Sequence of the first protein:
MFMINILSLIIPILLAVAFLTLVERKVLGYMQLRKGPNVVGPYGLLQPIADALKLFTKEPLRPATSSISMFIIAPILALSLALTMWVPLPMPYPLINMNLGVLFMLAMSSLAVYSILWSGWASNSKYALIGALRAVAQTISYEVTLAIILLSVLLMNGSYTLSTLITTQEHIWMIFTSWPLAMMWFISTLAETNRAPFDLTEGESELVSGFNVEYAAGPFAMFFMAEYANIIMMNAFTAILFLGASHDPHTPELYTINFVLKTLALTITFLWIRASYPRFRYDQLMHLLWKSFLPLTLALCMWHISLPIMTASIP

Sequence of the second protein:
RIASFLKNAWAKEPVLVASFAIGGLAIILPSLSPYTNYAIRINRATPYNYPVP

Contacts between the two chains:
Residue I309 in the first protein contacts residue A42 in the second protein (closest heavy-atom distance 3.6 Å).
Residue P308 in the first protein interacts with residue A42 in the second protein (closest heavy-atom distance 4.5 Å).
Residue M310 in the first protein is in contact with residue L32 in the second protein (closest heavy-atom distance 4.9 Å).
Residue W303 in the first protein is in contact with residue A29 in the second protein (closest heavy-atom distance 3.5 Å).
Residue S292 in the first protein interacts with residue V18 in the second protein (closest heavy-atom distance 4.6 Å).
Residue M302 in the first protein contacts residue A29 in the second protein (closest heavy-atom distance 4.1 Å).
Residue I309 in the first protein interacts with residue Y38 in the second protein (closest heavy-atom distance 4.2 Å).
Residue L296 in the first protein contacts residue A21 in the second protein (closest heavy-atom distance 4.3 Å).
Residue A312 in the first protein interacts with residue A42 in the second protein (closest heavy-atom distance 3.6 Å).
Residue L296 in the first protein interacts with residue V18 in the second protein (closest heavy-atom distance 3.4 Å).
Residue S306 in the first protein contacts residue A29 in the second protein (closest heavy-atom distance 3.3 Å).
Residue T311 in the first protein contacts residue Y38 in the second protein (closest heavy-atom distance 4.2 Å).
Residue A299 in the first protein interacts with residue I25 in the second protein (closest heavy-atom distance 4.6 Å).
Residue S306 in the first protein contacts residue P33 in the second protein (closest heavy-atom distance 3.9 Å).
Residue M310 in the first protein is in contact with residue S36 in the second protein (closest heavy-atom distance 3.7 Å).
Residue M302 in the first protein interacts with residue G26 in the second protein (closest heavy-atom distance 3.3 Å).
Residue A312 in the first protein is in contact with residue T39 in the second protein (closest heavy-atom distance 4.9 Å).
Residue W303 in the first protein is in contact with residue I25 in the second protein (closest heavy-atom distance 4.2 Å).
Residue M310 in the first protein interacts with residue P33 in the second protein (closest heavy-atom distance 4.5 Å).
Residue M310 in the first protein contacts residue T39 in the second protein (closest heavy-atom distance 4.4 Å).
Residue L296 in the first protein interacts with residue S22 in the second protein (closest heavy-atom distance 3.7 Å).
Residue A299 in the first protein interacts with residue S22 in the second protein (closest heavy-atom distance 3.2 Å).
Residue A312 in the first protein interacts with residue Y38 in the second protein (closest heavy-atom distance 3.3 Å).
Residue I314 in the first protein interacts with residue A42 in the second protein (closest heavy-atom distance 4.1 Å).
Residue A312 in the first protein is in contact with residue Y41 in the second protein (closest heavy-atom distance 4.7 Å).
Residue I309 in the first protein contacts residue T39 in the second protein (closest heavy-atom distance 3.5 Å).
Residue M310 in the first protein is in contact with residue A29 in the second protein (closest heavy-atom distance 5.0 Å).
Residue A299 in the first protein interacts with residue G26 in the second protein (closest heavy-atom distance 3.8 Å).
Residue M310 in the first protein interacts with residue Y38 in the second protein (closest heavy-atom distance 3.2 Å).
Residue W303 in the first protein interacts with residue L28 in the second protein (closest heavy-atom distance 4.5 Å).
Residue P295 in the first protein is in contact with residue S22 in the second protein (closest heavy-atom distance 4.1 Å).

The following describes two proteins that form a bound complex.